Interface contacts:
Residue T86 in the second protein contacts residue R53 in the first protein (closest heavy-atom distance 3.2 Å).
Residue V48 in the second protein interacts with residue L56 in the first protein (closest heavy-atom distance 2.7 Å).
Residue A32 in the second protein interacts with residue R75 in the first protein (closest heavy-atom distance 2.8 Å).
Residue Q132 in the second protein interacts with residue R75 in the first protein (closest heavy-atom distance 3.1 Å).
Residue F30 in the second protein is in contact with residue Q69 in the first protein (closest heavy-atom distance 3.3 Å).
Residue R47 in the second protein is in contact with residue L56 in the first protein (closest heavy-atom distance 3.1 Å).
Residue T77 in the second protein contacts residue A70 in the first protein (closest heavy-atom distance 3.0 Å).
Residue F30 in the second protein is in contact with residue A70 in the first protein (closest heavy-atom distance 2.9 Å).
Residue E57 in the second protein is in contact with residue L78 in the first protein (closest heavy-atom distance 3.5 Å).
Residue M84 in the second protein interacts with residue R53 in the first protein (closest heavy-atom distance 3.1 Å).
Residue A32 in the second protein contacts residue Q69 in the first protein (closest heavy-atom distance 3.1 Å).
Residue R47 in the second protein interacts with residue W55 in the first protein (closest heavy-atom distance 3.2 Å).
Residue A32 in the second protein is in contact with residue P72 in the first protein (closest heavy-atom distance 3.5 Å).
Residue R74 in the second protein interacts with residue D77 in the first protein (closest heavy-atom distance 2.8 Å).
Residue Q73 in the second protein is in contact with residue Q69 in the first protein (closest heavy-atom distance 2.8 Å).
Residue V81 in the second protein interacts with residue R53 in the first protein (closest heavy-atom distance 2.8 Å).
Residue A32 in the second protein contacts residue A70 in the first protein (closest heavy-atom distance 2.9 Å).
Residue V48 in the second protein contacts residue W55 in the first protein (closest heavy-atom distance 3.6 Å).
Residue V60 in the second protein interacts with residue L81 in the first protein (closest heavy-atom distance 3.3 Å).
Residue I31 in the second protein contacts residue Q69 in the first protein (closest heavy-atom distance 3.1 Å).
Residue M84 in the second protein interacts with residue R54 in the first protein (closest heavy-atom distance 3.4 Å).
Residue S80 in the second protein interacts with residue R64 in the first protein (closest heavy-atom distance 3.6 Å).
Residue A49 in the second protein interacts with residue W55 in the first protein (closest heavy-atom distance 3.5 Å).
Residue I113 in the second protein is in contact with residue D84 in the first protein (closest heavy-atom distance 2.8 Å).
Residue V111 in the second protein interacts with residue T86 in the first protein (closest heavy-atom distance 2.9 Å).
Residue E41 in the second protein interacts with residue L62 in the first protein (closest heavy-atom distance 3.4 Å).
Residue D46 in the second protein contacts residue K58 in the first protein (closest heavy-atom distance 2.5 Å).
Residue D133 in the second protein interacts with residue R75 in the first protein (closest heavy-atom distance 2.9 Å).
Residue R110 in the second protein interacts with residue T86 in the first protein (closest heavy-atom distance 3.4 Å).
Residue G61 in the second protein contacts residue L74 in the first protein (closest heavy-atom distance 3.4 Å).
Residue D83 in the second protein contacts residue R54 in the first protein (closest heavy-atom distance 2.8 Å).
Residue V29 in the second protein interacts with residue Q69 in the first protein (closest heavy-atom distance 2.9 Å).
Residue T77 in the second protein interacts with residue Q69 in the first protein (closest heavy-atom distance 3.4 Å).
Residue R112 in the second protein interacts with residue D84 in the first protein (closest heavy-atom distance 3.4 Å).
Residue T77 in the second protein contacts residue A68 in the first protein (closest heavy-atom distance 2.7 Å).
Residue V111 in the second protein interacts with residue T85 in the first protein (closest heavy-atom distance 3.6 Å).
Residue A82 in the second protein interacts with residue R53 in the first protein (closest heavy-atom distance 3.4 Å).
Residue V48 in the second protein contacts residue F61 in the first protein (closest heavy-atom distance 3.5 Å).
Residue R112 in the second protein is in contact with residue A82 in the first protein (closest heavy-atom distance 2.6 Å).
Residue Q73 in the second protein interacts with residue A68 in the first protein (closest heavy-atom distance 3.3 Å).
Residue P45 in the second protein contacts residue K58 in the first protein (closest heavy-atom distance 3.6 Å).
Residue Q38 in the second protein contacts residue R66 in the first protein (closest heavy-atom distance 3.5 Å).
Residue R74 in the second protein interacts with residue G73 in the first protein (closest heavy-atom distance 3.5 Å).
Residue E41 in the second protein interacts with residue K58 in the first protein (closest heavy-atom distance 3.0 Å).
Residue I70 in the second protein contacts residue D71 in the first protein (closest heavy-atom distance 3.6 Å).
Residue S28 in the second protein contacts residue R75 in the first protein (closest heavy-atom distance 3.6 Å).
Residue R101 in the second protein is in contact with residue T86 in the first protein (closest heavy-atom distance 2.8 Å).
Residue R74 in the second protein contacts residue L74 in the first protein (closest heavy-atom distance 3.3 Å).
Residue R74 in the second protein contacts residue D71 in the first protein (closest heavy-atom distance 2.6 Å).
Residue E41 in the second protein interacts with residue R66 in the first protein (closest heavy-atom distance 3.0 Å).
Residue I31 in the second protein interacts with residue D71 in the first protein (closest heavy-atom distance 3.4 Å).
Residue I44 in the second protein is in contact with residue K58 in the first protein (closest heavy-atom distance 3.6 Å).
Residue I31 in the second protein contacts residue R75 in the first protein (closest heavy-atom distance 3.6 Å).
Residue G23 in the second protein interacts with residue W55 in the first protein (closest heavy-atom distance 3.6 Å).
Residue D46 in the second protein interacts with residue S57 in the first protein (closest heavy-atom distance 3.1 Å).
Residue M84 in the second protein is in contact with residue F61 in the first protein (closest heavy-atom distance 3.6 Å).
Residue L127 in the second protein is in contact with residue W55 in the first protein (closest heavy-atom distance 3.4 Å).
Residue E85 in the second protein interacts with residue R54 in the first protein (closest heavy-atom distance 2.8 Å).
Residue L25 in the second protein contacts residue F61 in the first protein (closest heavy-atom distance 3.6 Å).
Residue D83 in the second protein is in contact with residue R53 in the first protein (closest heavy-atom distance 3.1 Å).

These two protein chains interact to form a complex.

Sequence of the second protein:
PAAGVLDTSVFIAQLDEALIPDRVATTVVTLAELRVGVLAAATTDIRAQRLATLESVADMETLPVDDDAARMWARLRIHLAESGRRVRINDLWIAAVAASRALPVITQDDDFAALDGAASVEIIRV

Sequence of the first protein:
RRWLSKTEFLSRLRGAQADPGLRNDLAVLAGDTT